Sequence of chain B:
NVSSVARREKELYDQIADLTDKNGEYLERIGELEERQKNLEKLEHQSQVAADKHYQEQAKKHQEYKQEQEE

Contacts between the two chains:
Residue I34 in chain B contacts residue Q33 in chain A (closest heavy-atom distance 3.1 Å).
Residue I34 in chain B is in contact with residue I34 in chain A (closest heavy-atom distance 3.8 Å).
Residue N41 in chain B is in contact with residue Y44 in chain A (closest heavy-atom distance 3.7 Å).
Residue L58 in chain B interacts with residue Q55 in chain A (closest heavy-atom distance 4.4 Å).
Residue I48 in chain B is in contact with residue R47 in chain A (closest heavy-atom distance 3.4 Å).
Residue L45 in chain B contacts residue R47 in chain A (closest heavy-atom distance 4.3 Å).
Residue R26 in chain B contacts residue Y31 in chain A (closest heavy-atom distance 3.7 Å).
Residue I34 in chain B contacts residue L30 in chain A (closest heavy-atom distance 3.8 Å).
Residue N41 in chain B is in contact with residue N41 in chain A (closest heavy-atom distance 2.7 Å).
Residue Y44 in chain B is in contact with residue I48 in chain A (closest heavy-atom distance 4.1 Å).
Residue N41 in chain B contacts residue K40 in chain A (closest heavy-atom distance 3.3 Å).
Residue T38 in chain B contacts residue L37 in chain A (closest heavy-atom distance 3.4 Å).
Residue E52 in chain B interacts with residue L51 in chain A (closest heavy-atom distance 3.7 Å).
Residue L37 in chain B interacts with residue L37 in chain A (closest heavy-atom distance 3.6 Å).
Residue Q55 in chain B interacts with residue Q55 in chain A (closest heavy-atom distance 3.5 Å).
Residue K40 in chain B interacts with residue N41 in chain A (closest heavy-atom distance 3.0 Å).
Residue E27 in chain B interacts with residue L30 in chain A (closest heavy-atom distance 4.4 Å).
Residue Y31 in chain B interacts with residue L30 in chain A (closest heavy-atom distance 3.5 Å).
Residue L51 in chain B is in contact with residue Q55 in chain A (closest heavy-atom distance 3.1 Å).
Residue Y44 in chain B interacts with residue N41 in chain A (closest heavy-atom distance 3.9 Å).
Residue Q33 in chain B interacts with residue I34 in chain A (closest heavy-atom distance 3.2 Å).
Residue I48 in chain B contacts residue Y44 in chain A (closest heavy-atom distance 3.8 Å).
Residue L51 in chain B interacts with residue E52 in chain A (closest heavy-atom distance 3.8 Å).
Residue R47 in chain B is in contact with residue E52 in chain A (closest heavy-atom distance 3.9 Å).
Residue L37 in chain B contacts residue N41 in chain A (closest heavy-atom distance 3.8 Å).
Residue I48 in chain B contacts residue I48 in chain A (closest heavy-atom distance 3.4 Å).
Residue Q55 in chain B interacts with residue L51 in chain A (closest heavy-atom distance 4.1 Å).
Residue L30 in chain B is in contact with residue L30 in chain A (closest heavy-atom distance 3.8 Å).
Residue R47 in chain B contacts residue I48 in chain A (closest heavy-atom distance 3.9 Å).
Residue L51 in chain B is in contact with residue L51 in chain A (closest heavy-atom distance 3.8 Å).
Residue L37 in chain B interacts with residue I34 in chain A (closest heavy-atom distance 4.0 Å).
Residue L37 in chain B contacts residue T38 in chain A (closest heavy-atom distance 3.6 Å).
Residue L30 in chain B contacts residue I34 in chain A (closest heavy-atom distance 4.0 Å).
Residue N41 in chain B contacts residue L37 in chain A (closest heavy-atom distance 3.9 Å).
Residue L45 in chain B is in contact with residue Y44 in chain A (closest heavy-atom distance 3.5 Å).
Residue Q55 in chain B contacts residue R54 in chain A (closest heavy-atom distance 2.7 Å).
Residue L30 in chain B interacts with residue Y31 in chain A (closest heavy-atom distance 3.4 Å).
Residue E52 in chain B is in contact with residue R47 in chain A (closest heavy-atom distance 4.8 Å).
Residue Q55 in chain B interacts with residue L58 in chain A (closest heavy-atom distance 4.9 Å).
Residue Y31 in chain B contacts residue R26 in chain A (closest heavy-atom distance 3.5 Å).
Residue Y44 in chain B contacts residue Y44 in chain A (closest heavy-atom distance 3.6 Å).
Residue Y83 in chain B contacts residue Y83 in chain A (closest heavy-atom distance 2.3 Å).
Residue E27 in chain B is in contact with residue R26 in chain A (closest heavy-atom distance 4.8 Å).
Residue Y44 in chain B contacts residue L45 in chain A (closest heavy-atom distance 3.5 Å).
Residue L51 in chain B contacts residue I48 in chain A (closest heavy-atom distance 4.3 Å).
Residue I48 in chain B interacts with residue L51 in chain A (closest heavy-atom distance 4.5 Å).
Residue I34 in chain B interacts with residue L37 in chain A (closest heavy-atom distance 4.0 Å).
Residue L58 in chain B interacts with residue L58 in chain A (closest heavy-atom distance 4.7 Å).
Residue R54 in chain B contacts residue Q55 in chain A (closest heavy-atom distance 3.0 Å).

These two protein chains interact to form a complex.

Sequence of chain A:
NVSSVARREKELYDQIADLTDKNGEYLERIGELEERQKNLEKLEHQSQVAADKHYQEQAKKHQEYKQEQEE